Contacts between the two chains:
Residue G603 in protein 1 is in contact with residue G101 in protein 2 (closest heavy-atom distance 4.5 Å).
Residue L604 in protein 1 is in contact with residue G101 in protein 2 (closest heavy-atom distance 4.8 Å).
Residue G603 in protein 1 is in contact with residue Y33 in protein 2 (closest heavy-atom distance 3.5 Å).
Residue P602 in protein 1 interacts with residue A34 in protein 2 (closest heavy-atom distance 4.4 Å).
Residue C612 in protein 1 contacts residue A102 in protein 2 (closest heavy-atom distance 4.5 Å).
Residue G603 in protein 1 interacts with residue A34 in protein 2 (closest heavy-atom distance 3.5 Å).
Residue C601 in protein 1 interacts with residue F54 in protein 2 (closest heavy-atom distance 4.3 Å).
Residue P602 in protein 1 contacts residue F99 in protein 2 (closest heavy-atom distance 3.5 Å).
Residue P602 in protein 1 contacts residue N53 in protein 2 (closest heavy-atom distance 4.3 Å).
Residue K426 in protein 1 contacts residue T59 in protein 2 (closest heavy-atom distance 4.5 Å).
Residue P602 in protein 1 interacts with residue Y51 in protein 2 (closest heavy-atom distance 3.8 Å).
Residue L604 in protein 1 contacts residue Y100 in protein 2 (closest heavy-atom distance 4.4 Å).
Residue N599 in protein 1 interacts with residue D55 in protein 2 (closest heavy-atom distance 4.4 Å).
Residue N605 in protein 1 contacts residue S31 in protein 2 (closest heavy-atom distance 3.0 Å).
Residue L604 in protein 1 interacts with residue A102 in protein 2 (closest heavy-atom distance 4.1 Å).
Residue L604 in protein 1 contacts residue F54 in protein 2 (closest heavy-atom distance 3.7 Å).
Residue G603 in protein 1 is in contact with residue F54 in protein 2 (closest heavy-atom distance 4.0 Å).
Residue G603 in protein 1 interacts with residue D32 in protein 2 (closest heavy-atom distance 3.0 Å).
Residue G603 in protein 1 interacts with residue N53 in protein 2 (closest heavy-atom distance 4.3 Å).
Residue D428 in protein 1 interacts with residue T59 in protein 2 (closest heavy-atom distance 4.7 Å).
Residue G603 in protein 1 contacts residue Y100 in protein 2 (closest heavy-atom distance 3.0 Å).
Residue N605 in protein 1 is in contact with residue D32 in protein 2 (closest heavy-atom distance 3.5 Å).
Residue P602 in protein 1 is in contact with residue Y100 in protein 2 (closest heavy-atom distance 4.8 Å).
Residue P602 in protein 1 is in contact with residue G101 in protein 2 (closest heavy-atom distance 3.5 Å).
Residue N599 in protein 1 interacts with residue F54 in protein 2 (closest heavy-atom distance 3.2 Å).
Residue G603 in protein 1 contacts residue F99 in protein 2 (closest heavy-atom distance 4.5 Å).
Residue D428 in protein 1 contacts residue Y51 in protein 2 (closest heavy-atom distance 3.3 Å).
Residue N605 in protein 1 interacts with residue F54 in protein 2 (closest heavy-atom distance 3.8 Å).
Residue L604 in protein 1 interacts with residue D32 in protein 2 (closest heavy-atom distance 4.2 Å).

Sequence of protein 2:
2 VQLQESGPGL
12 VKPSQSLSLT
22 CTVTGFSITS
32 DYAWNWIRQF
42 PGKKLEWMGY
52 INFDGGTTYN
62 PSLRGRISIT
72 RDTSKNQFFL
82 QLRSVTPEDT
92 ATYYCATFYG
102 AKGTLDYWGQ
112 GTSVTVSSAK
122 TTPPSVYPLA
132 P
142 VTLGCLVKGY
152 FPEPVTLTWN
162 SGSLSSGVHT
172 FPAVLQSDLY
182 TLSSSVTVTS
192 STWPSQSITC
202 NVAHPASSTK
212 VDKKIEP

The following describes two proteins that form a bound complex.

Sequence of protein 1:
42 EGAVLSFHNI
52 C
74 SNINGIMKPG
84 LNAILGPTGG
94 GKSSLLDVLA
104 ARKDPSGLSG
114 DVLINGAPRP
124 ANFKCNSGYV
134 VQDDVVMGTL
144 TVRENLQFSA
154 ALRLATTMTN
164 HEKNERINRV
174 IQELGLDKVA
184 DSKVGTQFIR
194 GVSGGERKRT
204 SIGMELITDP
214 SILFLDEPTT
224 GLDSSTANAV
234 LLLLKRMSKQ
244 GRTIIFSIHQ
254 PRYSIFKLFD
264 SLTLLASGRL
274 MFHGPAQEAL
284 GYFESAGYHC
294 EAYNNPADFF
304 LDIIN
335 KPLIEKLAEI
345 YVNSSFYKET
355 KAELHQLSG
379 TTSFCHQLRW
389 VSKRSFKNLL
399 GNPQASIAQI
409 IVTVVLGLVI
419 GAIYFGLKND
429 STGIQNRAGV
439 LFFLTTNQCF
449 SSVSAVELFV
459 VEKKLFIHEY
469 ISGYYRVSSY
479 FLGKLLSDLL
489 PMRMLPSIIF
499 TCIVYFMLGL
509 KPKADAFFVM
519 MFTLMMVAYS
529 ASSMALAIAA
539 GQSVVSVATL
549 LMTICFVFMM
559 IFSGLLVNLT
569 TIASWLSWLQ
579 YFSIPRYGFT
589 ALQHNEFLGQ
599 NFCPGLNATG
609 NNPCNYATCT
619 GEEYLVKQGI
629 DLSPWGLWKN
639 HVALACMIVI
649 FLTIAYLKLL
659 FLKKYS